Sequence of the first protein:
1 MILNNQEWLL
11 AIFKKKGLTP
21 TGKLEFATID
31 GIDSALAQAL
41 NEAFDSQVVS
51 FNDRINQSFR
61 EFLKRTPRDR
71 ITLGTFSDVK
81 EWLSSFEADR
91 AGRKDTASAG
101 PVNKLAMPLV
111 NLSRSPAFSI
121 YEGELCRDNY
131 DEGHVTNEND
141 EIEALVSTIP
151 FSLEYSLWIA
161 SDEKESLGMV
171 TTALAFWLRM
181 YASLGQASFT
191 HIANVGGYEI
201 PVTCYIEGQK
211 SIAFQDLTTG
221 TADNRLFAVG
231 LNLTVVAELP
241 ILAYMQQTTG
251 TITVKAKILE

Interface contacts:
Residue A213 in the second protein interacts with residue S119 in the first protein (closest heavy-atom distance 3.7 Å).
Residue Q215 in the second protein interacts with residue A117 in the first protein (closest heavy-atom distance 4.2 Å).
Residue F59 in the second protein is in contact with residue F26 in the first protein (closest heavy-atom distance 4.4 Å).
Residue S46 in the second protein contacts residue L24 in the first protein (closest heavy-atom distance 3.1 Å).
Residue F176 in the second protein interacts with residue L239 in the first protein (closest heavy-atom distance 4.0 Å).
Residue F176 in the second protein is in contact with residue I241 in the first protein (closest heavy-atom distance 3.6 Å).
Residue F214 in the second protein contacts residue A117 in the first protein (closest heavy-atom distance 3.4 Å).
Residue I212 in the second protein contacts residue S119 in the first protein (closest heavy-atom distance 3.2 Å).
Residue F214 in the second protein is in contact with residue F118 in the first protein (closest heavy-atom distance 3.1 Å).
Residue M169 in the second protein interacts with residue D30 in the first protein (closest heavy-atom distance 4.4 Å).
Residue F176 in the second protein is in contact with residue I149 in the first protein (closest heavy-atom distance 3.5 Å).
Residue M169 in the second protein contacts residue T28 in the first protein (closest heavy-atom distance 3.9 Å).
Residue Q47 in the second protein is in contact with residue L24 in the first protein (closest heavy-atom distance 3.9 Å).
Residue R179 in the second protein is in contact with residue I120 in the first protein (closest heavy-atom distance 3.2 Å).
Residue F51 in the second protein contacts residue G196 in the first protein (closest heavy-atom distance 3.1 Å).
Residue M180 in the second protein is in contact with residue I149 in the first protein (closest heavy-atom distance 4.0 Å).
Residue M169 in the second protein is in contact with residue F26 in the first protein (closest heavy-atom distance 3.9 Å).
Residue A213 in the second protein is in contact with residue F118 in the first protein (closest heavy-atom distance 4.0 Å).
Residue S46 in the second protein interacts with residue G22 in the first protein (closest heavy-atom distance 3.2 Å).
Residue F51 in the second protein interacts with residue G197 in the first protein (closest heavy-atom distance 3.9 Å).
Residue K210 in the second protein is in contact with residue D128 in the first protein (closest heavy-atom distance 3.9 Å).
Residue F176 in the second protein contacts residue F151 in the first protein (closest heavy-atom distance 3.8 Å).
Residue V48 in the second protein is in contact with residue K23 in the first protein (closest heavy-atom distance 3.7 Å).
Residue A173 in the second protein is in contact with residue F26 in the first protein (closest heavy-atom distance 4.4 Å).
Residue F176 in the second protein contacts residue F26 in the first protein (closest heavy-atom distance 4.4 Å).
Residue R179 in the second protein is in contact with residue E122 in the first protein (closest heavy-atom distance 4.4 Å).
Residue V48 in the second protein is in contact with residue L24 in the first protein (closest heavy-atom distance 3.4 Å).
Residue K210 in the second protein interacts with residue Y130 in the first protein (closest heavy-atom distance 4.5 Å).
Residue V48 in the second protein contacts residue Y244 in the first protein (closest heavy-atom distance 4.0 Å).
Residue I212 in the second protein interacts with residue I120 in the first protein (closest heavy-atom distance 3.4 Å).
Residue S50 in the second protein contacts residue G196 in the first protein (closest heavy-atom distance 3.3 Å).
Residue D216 in the second protein is in contact with residue A117 in the first protein (closest heavy-atom distance 3.9 Å).
Residue Q47 in the second protein contacts residue F26 in the first protein (closest heavy-atom distance 3.3 Å).
Residue M180 in the second protein interacts with residue S147 in the first protein (closest heavy-atom distance 3.9 Å).
Residue K164 in the second protein is in contact with residue R114 in the first protein (closest heavy-atom distance 3.2 Å).
Residue A175 in the second protein interacts with residue I120 in the first protein (closest heavy-atom distance 4.1 Å).
Residue K164 in the second protein is in contact with residue S115 in the first protein (closest heavy-atom distance 4.5 Å).
Residue T172 in the second protein contacts residue F26 in the first protein (closest heavy-atom distance 3.3 Å).
Residue V49 in the second protein interacts with residue E25 in the first protein (closest heavy-atom distance 3.9 Å).
Residue A175 in the second protein is in contact with residue F151 in the first protein (closest heavy-atom distance 4.2 Å).
Residue R179 in the second protein contacts residue Y130 in the first protein (closest heavy-atom distance 4.4 Å).
Residue T172 in the second protein is in contact with residue F151 in the first protein (closest heavy-atom distance 4.2 Å).
Residue F51 in the second protein interacts with residue N194 in the first protein (closest heavy-atom distance 4.0 Å).
Residue V48 in the second protein contacts residue E25 in the first protein (closest heavy-atom distance 2.9 Å).
Residue V229 in the second protein is in contact with residue A117 in the first protein (closest heavy-atom distance 4.3 Å).
Residue T172 in the second protein contacts residue F118 in the first protein (closest heavy-atom distance 4.2 Å).
Residue R179 in the second protein contacts residue D128 in the first protein (closest heavy-atom distance 2.2 Å).
Residue D216 in the second protein is in contact with residue P116 in the first protein (closest heavy-atom distance 3.3 Å).
Residue T171 in the second protein interacts with residue F118 in the first protein (closest heavy-atom distance 3.4 Å).
Residue M180 in the second protein contacts residue I241 in the first protein (closest heavy-atom distance 4.2 Å).
Residue S211 in the second protein is in contact with residue E122 in the first protein (closest heavy-atom distance 3.6 Å).
Residue E165 in the second protein is in contact with residue D30 in the first protein (closest heavy-atom distance 3.4 Å).
Residue Y181 in the second protein interacts with residue Y130 in the first protein (closest heavy-atom distance 3.3 Å).
Residue M180 in the second protein is in contact with residue Y130 in the first protein (closest heavy-atom distance 3.8 Å).
Residue R179 in the second protein interacts with residue I149 in the first protein (closest heavy-atom distance 4.1 Å).
Residue V229 in the second protein contacts residue P116 in the first protein (closest heavy-atom distance 4.2 Å).
Residue T172 in the second protein is in contact with residue I29 in the first protein (closest heavy-atom distance 4.4 Å).
Residue S46 in the second protein interacts with residue K23 in the first protein (closest heavy-atom distance 3.7 Å).
Residue S50 in the second protein interacts with residue E25 in the first protein (closest heavy-atom distance 3.9 Å).
Residue K164 in the second protein contacts residue P116 in the first protein (closest heavy-atom distance 4.0 Å).

Sequence of the second protein:
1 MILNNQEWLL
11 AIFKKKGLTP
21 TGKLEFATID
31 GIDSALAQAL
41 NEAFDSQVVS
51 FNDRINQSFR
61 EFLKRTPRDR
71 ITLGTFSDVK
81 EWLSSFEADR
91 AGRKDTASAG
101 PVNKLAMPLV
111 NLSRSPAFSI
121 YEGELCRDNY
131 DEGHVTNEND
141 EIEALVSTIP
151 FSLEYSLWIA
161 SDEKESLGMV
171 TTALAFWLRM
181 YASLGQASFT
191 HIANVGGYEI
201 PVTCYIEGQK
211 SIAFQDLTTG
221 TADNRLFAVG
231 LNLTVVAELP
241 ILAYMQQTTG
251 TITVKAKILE

These two protein chains interact to form a complex.